Interface contacts:
Residue C17 in the first protein is in contact with residue V139 in the second protein (closest heavy-atom distance 3.9 Å).
Residue F200 in the first protein interacts with residue L3 in the second protein (closest heavy-atom distance 3.6 Å).
Residue D205 in the first protein interacts with residue P198 in the second protein (closest heavy-atom distance 4.0 Å).
Residue L206 in the first protein is in contact with residue L196 in the second protein (closest heavy-atom distance 4.1 Å).
Residue F200 in the first protein contacts residue L53 in the second protein (closest heavy-atom distance 4.1 Å).
Residue Q209 in the first protein is in contact with residue Q77 in the second protein (closest heavy-atom distance 3.4 Å).
Residue S16 in the first protein contacts residue D138 in the second protein (closest heavy-atom distance 4.0 Å).
Residue R20 in the first protein is in contact with residue P141 in the second protein (closest heavy-atom distance 4.2 Å).
Residue H213 in the first protein contacts residue Q79 in the second protein (closest heavy-atom distance 4.1 Å).
Residue R20 in the first protein is in contact with residue H140 in the second protein (closest heavy-atom distance 3.5 Å).
Residue W199 in the first protein contacts residue L196 in the second protein (closest heavy-atom distance 3.8 Å).
Residue V203 in the first protein interacts with residue L196 in the second protein (closest heavy-atom distance 3.9 Å).
Residue W199 in the first protein is in contact with residue Y85 in the second protein (closest heavy-atom distance 3.9 Å).
Residue M25 in the first protein interacts with residue E164 in the second protein (closest heavy-atom distance 4.0 Å).
Residue L206 in the first protein contacts residue L84 in the second protein (closest heavy-atom distance 3.7 Å).
Residue W199 in the first protein interacts with residue F86 in the second protein (closest heavy-atom distance 3.7 Å).
Residue R20 in the first protein contacts residue E119 in the second protein (closest heavy-atom distance 2.4 Å).
Residue C17 in the first protein contacts residue H140 in the second protein (closest heavy-atom distance 3.8 Å).
Residue S16 in the first protein contacts residue H140 in the second protein (closest heavy-atom distance 2.4 Å).
Residue F200 in the first protein contacts residue K70 in the second protein (closest heavy-atom distance 3.5 Å).
Residue W199 in the first protein is in contact with residue R87 in the second protein (closest heavy-atom distance 3.4 Å).
Residue F200 in the first protein contacts residue K5 in the second protein (closest heavy-atom distance 3.5 Å).
Residue N24 in the first protein interacts with residue H140 in the second protein (closest heavy-atom distance 3.2 Å).
Residue D194 in the first protein interacts with residue Y85 in the second protein (closest heavy-atom distance 2.4 Å).
Residue M25 in the first protein interacts with residue H140 in the second protein (closest heavy-atom distance 4.2 Å).
Residue Q26 in the first protein contacts residue H140 in the second protein (closest heavy-atom distance 3.9 Å).
Residue E218 in the first protein is in contact with residue L199 in the second protein (closest heavy-atom distance 3.6 Å).
Residue F200 in the first protein interacts with residue S4 in the second protein (closest heavy-atom distance 3.9 Å).
Residue N24 in the first protein is in contact with residue S143 in the second protein (closest heavy-atom distance 3.3 Å).
Residue P15 in the first protein contacts residue D138 in the second protein (closest heavy-atom distance 3.7 Å).
Residue F219 in the first protein is in contact with residue P83 in the second protein (closest heavy-atom distance 3.9 Å).
Residue C17 in the first protein is in contact with residue P141 in the second protein (closest heavy-atom distance 3.7 Å).
Residue D22 in the first protein is in contact with residue R145 in the second protein (closest heavy-atom distance 4.1 Å).
Residue L206 in the first protein contacts residue L78 in the second protein (closest heavy-atom distance 4.2 Å).
Residue N24 in the first protein interacts with residue I142 in the second protein (closest heavy-atom distance 3.2 Å).
Residue M25 in the first protein is in contact with residue I142 in the second protein (closest heavy-atom distance 3.4 Å).
Residue C17 in the first protein contacts residue E119 in the second protein (closest heavy-atom distance 3.2 Å).
Residue A212 in the first protein contacts residue Q79 in the second protein (closest heavy-atom distance 2.7 Å).
Residue F200 in the first protein contacts residue K72 in the second protein (closest heavy-atom distance 2.3 Å).
Residue W199 in the first protein interacts with residue S195 in the second protein (closest heavy-atom distance 3.7 Å).
Residue Q207 in the first protein interacts with residue Q77 in the second protein (closest heavy-atom distance 4.2 Å).
Residue L206 in the first protein is in contact with residue A197 in the second protein (closest heavy-atom distance 4.1 Å).
Residue S14 in the first protein interacts with residue D138 in the second protein (closest heavy-atom distance 2.5 Å).
Residue F219 in the first protein interacts with residue E137 in the second protein (closest heavy-atom distance 3.7 Å).
Residue F219 in the first protein interacts with residue L199 in the second protein (closest heavy-atom distance 4.0 Å).
Residue D204 in the first protein contacts residue K72 in the second protein (closest heavy-atom distance 2.2 Å).
Residue A202 in the first protein interacts with residue P198 in the second protein (closest heavy-atom distance 3.3 Å).
Residue L206 in the first protein contacts residue Q77 in the second protein (closest heavy-atom distance 3.9 Å).
Residue M23 in the first protein interacts with residue S143 in the second protein (closest heavy-atom distance 3.8 Å).
Residue A202 in the first protein is in contact with residue A197 in the second protein (closest heavy-atom distance 3.3 Å).
Residue W199 in the first protein interacts with residue A197 in the second protein (closest heavy-atom distance 3.5 Å).
Residue Q217 in the first protein is in contact with residue L199 in the second protein (closest heavy-atom distance 4.0 Å).
Residue A202 in the first protein is in contact with residue L196 in the second protein (closest heavy-atom distance 4.3 Å).
Residue L206 in the first protein is in contact with residue P198 in the second protein (closest heavy-atom distance 3.6 Å).
Residue M23 in the first protein interacts with residue I142 in the second protein (closest heavy-atom distance 3.4 Å).
Residue H213 in the first protein is in contact with residue V82 in the second protein (closest heavy-atom distance 4.1 Å).
Residue Q207 in the first protein contacts residue E75 in the second protein (closest heavy-atom distance 3.0 Å).
Residue V203 in the first protein contacts residue L3 in the second protein (closest heavy-atom distance 4.1 Å).
Residue V203 in the first protein contacts residue V74 in the second protein (closest heavy-atom distance 3.5 Å).
Residue F219 in the first protein is in contact with residue V166 in the second protein (closest heavy-atom distance 3.8 Å).

Sequence of the first protein:
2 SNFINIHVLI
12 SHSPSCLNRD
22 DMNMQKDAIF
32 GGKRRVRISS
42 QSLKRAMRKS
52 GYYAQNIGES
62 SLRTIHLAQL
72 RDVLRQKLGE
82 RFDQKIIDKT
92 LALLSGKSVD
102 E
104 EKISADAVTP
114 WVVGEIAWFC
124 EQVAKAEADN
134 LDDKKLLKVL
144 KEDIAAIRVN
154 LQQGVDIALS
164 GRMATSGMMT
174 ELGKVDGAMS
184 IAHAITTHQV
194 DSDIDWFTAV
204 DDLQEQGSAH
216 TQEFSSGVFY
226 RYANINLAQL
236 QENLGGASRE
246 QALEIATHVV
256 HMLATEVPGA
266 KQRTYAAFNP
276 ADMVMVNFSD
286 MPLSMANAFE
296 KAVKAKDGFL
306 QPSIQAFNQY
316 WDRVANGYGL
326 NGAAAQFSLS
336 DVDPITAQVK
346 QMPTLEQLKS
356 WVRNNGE

Sequence of the second protein:
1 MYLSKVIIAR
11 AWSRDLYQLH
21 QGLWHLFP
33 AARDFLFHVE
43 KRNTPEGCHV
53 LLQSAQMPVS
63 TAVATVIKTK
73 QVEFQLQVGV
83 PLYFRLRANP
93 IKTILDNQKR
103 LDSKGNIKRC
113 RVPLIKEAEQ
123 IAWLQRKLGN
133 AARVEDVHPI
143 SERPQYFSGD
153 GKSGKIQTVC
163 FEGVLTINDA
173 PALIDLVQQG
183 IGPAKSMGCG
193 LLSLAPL

These two protein chains interact to form a complex.